Residue-level contacts at the interface:
Residue D97 in protein 2 interacts with residue L152 in protein 1 (closest heavy-atom distance 2.8 Å).
Residue H164 in protein 2 is in contact with residue V163 in protein 1 (closest heavy-atom distance 3.5 Å).
Residue D162 in protein 2 contacts residue K171 in protein 1 (closest heavy-atom distance 2.7 Å).
Residue D162 in protein 2 is in contact with residue S167 in protein 1 (closest heavy-atom distance 2.9 Å).
Residue G85 in protein 2 interacts with residue L66 in protein 1 (closest heavy-atom distance 3.6 Å).
Residue Q84 in protein 2 is in contact with residue F97 in protein 1 (closest heavy-atom distance 3.7 Å).
Residue D162 in protein 2 contacts residue V163 in protein 1 (closest heavy-atom distance 3.8 Å).
Residue F92 in protein 2 is in contact with residue L152 in protein 1 (closest heavy-atom distance 3.4 Å).
Residue Q84 in protein 2 is in contact with residue N64 in protein 1 (closest heavy-atom distance 3.3 Å).
Residue E43 in protein 2 interacts with residue W144 in protein 1 (closest heavy-atom distance 2.8 Å).
Residue N154 in protein 2 interacts with residue R168 in protein 1 (closest heavy-atom distance 3.5 Å).
Residue E129 in protein 2 interacts with residue E155 in protein 1 (closest heavy-atom distance 2.8 Å).
Residue Y8 in protein 2 contacts residue M141 in protein 1 (closest heavy-atom distance 2.8 Å).
Residue M53 in protein 2 contacts residue G148 in protein 1 (closest heavy-atom distance 3.4 Å).
Residue H164 in protein 2 contacts residue K160 in protein 1 (closest heavy-atom distance 3.4 Å).
Residue L152 in protein 2 contacts residue G90 in protein 1 (closest heavy-atom distance 3.3 Å).
Residue I158 in protein 2 interacts with residue K171 in protein 1 (closest heavy-atom distance 3.6 Å).
Residue Q126 in protein 2 is in contact with residue E94 in protein 1 (closest heavy-atom distance 3.3 Å).
Residue A96 in protein 2 contacts residue L152 in protein 1 (closest heavy-atom distance 3.1 Å).
Residue F49 in protein 2 interacts with residue W144 in protein 1 (closest heavy-atom distance 3.6 Å).
Residue D159 in protein 2 contacts residue R168 in protein 1 (closest heavy-atom distance 3.1 Å).
Residue K121 in protein 2 interacts with residue E94 in protein 1 (closest heavy-atom distance 2.8 Å).
Residue E129 in protein 2 interacts with residue R161 in protein 1 (closest heavy-atom distance 2.7 Å).
Residue N57 in protein 2 is in contact with residue G151 in protein 1 (closest heavy-atom distance 3.6 Å).
Residue L152 in protein 2 interacts with residue L91 in protein 1 (closest heavy-atom distance 3.5 Å).
Residue S165 in protein 2 interacts with residue K160 in protein 1 (closest heavy-atom distance 2.8 Å).
Residue R82 in protein 2 interacts with residue H99 in protein 1 (closest heavy-atom distance 3.6 Å).
Residue E43 in protein 2 contacts residue A142 in protein 1 (closest heavy-atom distance 3.1 Å).
Residue K86 in protein 2 contacts residue T102 in protein 1 (closest heavy-atom distance 3.7 Å).
Residue N87 in protein 2 contacts residue H99 in protein 1 (closest heavy-atom distance 3.0 Å).
Residue G85 in protein 2 interacts with residue H99 in protein 1 (closest heavy-atom distance 2.8 Å).
Residue L3 in protein 2 interacts with residue W144 in protein 1 (closest heavy-atom distance 3.7 Å).
Residue W187 in protein 2 is in contact with residue K171 in protein 1 (closest heavy-atom distance 3.6 Å).
Residue D97 in protein 2 contacts residue G153 in protein 1 (closest heavy-atom distance 3.5 Å).
Residue F119 in protein 2 contacts residue F97 in protein 1 (closest heavy-atom distance 3.7 Å).
Residue M95 in protein 2 contacts residue M154 in protein 1 (closest heavy-atom distance 3.7 Å).
Residue Q192 in protein 2 contacts residue K171 in protein 1 (closest heavy-atom distance 3.5 Å).
Residue M45 in protein 2 is in contact with residue W144 in protein 1 (closest heavy-atom distance 3.3 Å).
Residue K86 in protein 2 interacts with residue H99 in protein 1 (closest heavy-atom distance 3.3 Å).
Residue F92 in protein 2 contacts residue M154 in protein 1 (closest heavy-atom distance 3.7 Å).
Residue Q126 in protein 2 interacts with residue R161 in protein 1 (closest heavy-atom distance 3.2 Å).
Residue Q192 in protein 2 contacts residue S167 in protein 1 (closest heavy-atom distance 3.0 Å).
Residue F163 in protein 2 interacts with residue K160 in protein 1 (closest heavy-atom distance 2.8 Å).
Residue N185 in protein 2 is in contact with residue K171 in protein 1 (closest heavy-atom distance 3.7 Å).
Residue N7 in protein 2 is in contact with residue M141 in protein 1 (closest heavy-atom distance 3.4 Å).
Residue F196 in protein 2 interacts with residue S167 in protein 1 (closest heavy-atom distance 3.5 Å).
Residue M1 in protein 2 is in contact with residue N147 in protein 1 (closest heavy-atom distance 2.9 Å).
Residue F163 in protein 2 contacts residue R164 in protein 1 (closest heavy-atom distance 3.4 Å).
Residue W101 in protein 2 is in contact with residue L152 in protein 1 (closest heavy-atom distance 3.5 Å).
Residue R82 in protein 2 interacts with residue I145 in protein 1 (closest heavy-atom distance 3.4 Å).
Residue R82 in protein 2 is in contact with residue A100 in protein 1 (closest heavy-atom distance 2.8 Å).
Residue M53 in protein 2 is in contact with residue W144 in protein 1 (closest heavy-atom distance 3.2 Å).
Residue K121 in protein 2 interacts with residue D92 in protein 1 (closest heavy-atom distance 2.9 Å).
Residue F119 in protein 2 contacts residue H99 in protein 1 (closest heavy-atom distance 3.4 Å).
Residue R195 in protein 2 contacts residue A170 in protein 1 (closest heavy-atom distance 3.6 Å).
Residue I56 in protein 2 contacts residue L152 in protein 1 (closest heavy-atom distance 3.8 Å).
Residue K131 in protein 2 contacts residue G153 in protein 1 (closest heavy-atom distance 3.3 Å).
Residue D159 in protein 2 is in contact with residue R164 in protein 1 (closest heavy-atom distance 3.1 Å).
Residue D162 in protein 2 is in contact with residue R164 in protein 1 (closest heavy-atom distance 3.4 Å).
Residue K121 in protein 2 is in contact with residue V95 in protein 1 (closest heavy-atom distance 3.5 Å).

The following describes two proteins that form a bound complex.

Sequence of protein 1:
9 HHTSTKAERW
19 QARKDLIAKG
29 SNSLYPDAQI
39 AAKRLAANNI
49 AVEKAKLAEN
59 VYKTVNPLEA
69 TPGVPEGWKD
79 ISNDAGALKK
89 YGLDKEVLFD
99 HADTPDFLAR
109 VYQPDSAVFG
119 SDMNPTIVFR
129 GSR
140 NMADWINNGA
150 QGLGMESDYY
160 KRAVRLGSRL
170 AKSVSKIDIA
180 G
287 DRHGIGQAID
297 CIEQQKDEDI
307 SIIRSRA

Sequence of protein 2:
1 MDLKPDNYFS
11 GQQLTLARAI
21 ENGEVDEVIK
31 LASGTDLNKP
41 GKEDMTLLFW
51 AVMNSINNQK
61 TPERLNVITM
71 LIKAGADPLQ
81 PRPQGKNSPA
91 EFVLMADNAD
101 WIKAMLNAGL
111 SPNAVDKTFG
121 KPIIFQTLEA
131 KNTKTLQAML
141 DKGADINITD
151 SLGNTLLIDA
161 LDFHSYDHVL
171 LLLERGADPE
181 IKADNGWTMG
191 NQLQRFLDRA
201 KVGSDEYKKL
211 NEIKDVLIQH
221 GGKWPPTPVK